The following describes two proteins that form a bound complex.

Sequence of chain A:
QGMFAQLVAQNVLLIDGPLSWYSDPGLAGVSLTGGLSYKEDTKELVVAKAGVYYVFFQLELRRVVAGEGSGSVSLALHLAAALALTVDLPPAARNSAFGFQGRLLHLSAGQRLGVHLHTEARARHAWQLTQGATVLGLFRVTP

Contacts between the two chains:
Residue R107 in chain A is in contact with residue T96 in chain B (closest heavy-atom distance 3.4 Å).
Residue F6 in chain A interacts with residue L117 in chain B (closest heavy-atom distance 4.5 Å).
Residue S33 in chain A interacts with residue L117 in chain B (closest heavy-atom distance 4.9 Å).
Residue F58 in chain A is in contact with residue G115 in chain B (closest heavy-atom distance 4.2 Å).
Residue F113 in chain A contacts residue F113 in chain B (closest heavy-atom distance 3.7 Å).
Residue Q60 in chain A is in contact with residue G115 in chain B (closest heavy-atom distance 2.5 Å).
Residue G4 in chain A is in contact with residue V154 in chain B (closest heavy-atom distance 4.8 Å).
Residue G31 in chain A interacts with residue R116 in chain B (closest heavy-atom distance 4.1 Å).
Residue Q3 in chain A contacts residue T155 in chain B (closest heavy-atom distance 3.9 Å).
Residue F111 in chain A contacts residue Q114 in chain B (closest heavy-atom distance 4.9 Å).
Residue Y56 in chain A is in contact with residue Y56 in chain B (closest heavy-atom distance 3.8 Å).
Residue Q60 in chain A interacts with residue R116 in chain B (closest heavy-atom distance 3.4 Å).
Residue F113 in chain A interacts with residue Q114 in chain B (closest heavy-atom distance 3.5 Å).
Residue V10 in chain A is in contact with residue R116 in chain B (closest heavy-atom distance 4.9 Å).
Residue F152 in chain A is in contact with residue F152 in chain B (closest heavy-atom distance 3.6 Å).
Residue V148 in chain A interacts with residue R116 in chain B (closest heavy-atom distance 3.2 Å).
Residue A7 in chain A contacts residue L117 in chain B (closest heavy-atom distance 3.3 Å).
Residue R107 in chain A contacts residue S74 in chain B (closest heavy-atom distance 4.4 Å).
Residue G4 in chain A contacts residue P156 in chain B (closest heavy-atom distance 3.3 Å).
Residue F6 in chain A interacts with residue V54 in chain B (closest heavy-atom distance 3.7 Å).
Residue Q60 in chain A interacts with residue Q114 in chain B (closest heavy-atom distance 3.0 Å).
Residue F58 in chain A interacts with residue L117 in chain B (closest heavy-atom distance 4.0 Å).
Residue Q3 in chain A is in contact with residue P156 in chain B (closest heavy-atom distance 3.5 Å).
Residue G150 in chain A contacts residue L117 in chain B (closest heavy-atom distance 4.8 Å).
Residue F111 in chain A interacts with residue T96 in chain B (closest heavy-atom distance 3.9 Å).
Residue F6 in chain A interacts with residue T155 in chain B (closest heavy-atom distance 3.4 Å).
Residue F152 in chain A contacts residue V154 in chain B (closest heavy-atom distance 3.5 Å).
Residue L151 in chain A interacts with residue L117 in chain B (closest heavy-atom distance 3.9 Å).
Residue G112 in chain A contacts residue Q114 in chain B (closest heavy-atom distance 4.3 Å).
Residue S33 in chain A is in contact with residue V54 in chain B (closest heavy-atom distance 4.6 Å).
Residue M5 in chain A contacts residue V154 in chain B (closest heavy-atom distance 5.0 Å).
Residue R107 in chain A contacts residue D98 in chain B (closest heavy-atom distance 2.7 Å).
Residue G145 in chain A interacts with residue R116 in chain B (closest heavy-atom distance 2.4 Å).
Residue F58 in chain A is in contact with residue Y56 in chain B (closest heavy-atom distance 3.8 Å).
Residue F113 in chain A contacts residue G115 in chain B (closest heavy-atom distance 3.4 Å).
Residue Q8 in chain A is in contact with residue L117 in chain B (closest heavy-atom distance 2.8 Å).
Residue F111 in chain A contacts residue A94 in chain B (closest heavy-atom distance 3.4 Å).
Residue F113 in chain A is in contact with residue Y56 in chain B (closest heavy-atom distance 3.2 Å).
Residue F111 in chain A interacts with residue L95 in chain B (closest heavy-atom distance 4.1 Å).
Residue F152 in chain A interacts with residue Y56 in chain B (closest heavy-atom distance 4.1 Å).
Residue Q8 in chain A is in contact with residue R116 in chain B (closest heavy-atom distance 3.6 Å).
Residue G31 in chain A interacts with residue L117 in chain B (closest heavy-atom distance 4.7 Å).
Residue F6 in chain A interacts with residue V154 in chain B (closest heavy-atom distance 3.6 Å).
Residue F152 in chain A contacts residue L117 in chain B (closest heavy-atom distance 4.1 Å).
Residue A146 in chain A interacts with residue R116 in chain B (closest heavy-atom distance 4.0 Å).
Residue F58 in chain A contacts residue R116 in chain B (closest heavy-atom distance 4.3 Å).

Sequence of chain B:
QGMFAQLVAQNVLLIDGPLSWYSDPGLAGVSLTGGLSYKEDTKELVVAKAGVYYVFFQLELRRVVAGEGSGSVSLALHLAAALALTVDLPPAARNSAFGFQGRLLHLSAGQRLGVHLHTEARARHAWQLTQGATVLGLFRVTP